Sequence of chain A:
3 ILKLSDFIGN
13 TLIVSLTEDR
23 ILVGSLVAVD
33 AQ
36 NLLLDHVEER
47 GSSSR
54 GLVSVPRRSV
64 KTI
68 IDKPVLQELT

Contacts between the two chains:
Residue C32 in chain B interacts with residue A33 in chain A (closest heavy-atom distance 3.4 Å).
Residue V22 in chain B interacts with residue I68 in chain A (closest heavy-atom distance 3.0 Å).
Residue F28 in chain B interacts with residue F9 in chain A (closest heavy-atom distance 3.3 Å).
Residue L55 in chain B interacts with residue L55 in chain A (closest heavy-atom distance 3.0 Å).
Residue V57 in chain B contacts residue S57 in chain A (closest heavy-atom distance 3.5 Å).
Residue Q20 in chain B is in contact with residue K70 in chain A (closest heavy-atom distance 2.7 Å).
Residue E50 in chain B contacts residue L55 in chain A (closest heavy-atom distance 3.5 Å).
Residue P37 in chain B contacts residue A33 in chain A (closest heavy-atom distance 3.7 Å).
Residue N58 in chain B contacts residue S62 in chain A (closest heavy-atom distance 2.6 Å).
Residue K42 in chain B is in contact with residue V29 in chain A (closest heavy-atom distance 3.8 Å).
Residue S282 in chain B is in contact with residue R51 in chain A (closest heavy-atom distance 3.4 Å).
Residue D23 in chain B interacts with residue I66 in chain A (closest heavy-atom distance 2.9 Å).
Residue V57 in chain B interacts with residue L18 in chain A (closest heavy-atom distance 3.7 Å).
Residue S64 in chain B contacts residue R51 in chain A (closest heavy-atom distance 3.1 Å).
Residue V57 in chain B contacts residue P59 in chain A (closest heavy-atom distance 3.7 Å).
Residue G10 in chain B contacts residue G47 in chain A (closest heavy-atom distance 3.3 Å).
Residue L21 in chain B is in contact with residue D69 in chain A (closest heavy-atom distance 3.6 Å).
Residue F46 in chain B is in contact with residue V29 in chain A (closest heavy-atom distance 3.5 Å).
Residue I14 in chain B interacts with residue R45 in chain A (closest heavy-atom distance 2.7 Å).
Residue D43 in chain B interacts with residue I10 in chain A (closest heavy-atom distance 3.4 Å).
Residue L31 in chain B contacts residue K5 in chain A (closest heavy-atom distance 3.7 Å).
Residue C32 in chain B interacts with residue V31 in chain A (closest heavy-atom distance 3.7 Å).
Residue L35 in chain B interacts with residue D32 in chain A (closest heavy-atom distance 3.7 Å).
Residue F18 in chain B is in contact with residue D69 in chain A (closest heavy-atom distance 3.5 Å).
Residue V41 in chain B contacts residue V31 in chain A (closest heavy-atom distance 2.8 Å).
Residue V24 in chain B interacts with residue I68 in chain A (closest heavy-atom distance 3.6 Å).
Residue V24 in chain B is in contact with residue I66 in chain A (closest heavy-atom distance 2.8 Å).
Residue N58 in chain B contacts residue R61 in chain A (closest heavy-atom distance 3.4 Å).
Residue K42 in chain B is in contact with residue I10 in chain A (closest heavy-atom distance 3.4 Å).
Residue D6 in chain B contacts residue S48 in chain A (closest heavy-atom distance 3.5 Å).
Residue L55 in chain B contacts residue S57 in chain A (closest heavy-atom distance 2.9 Å).
Residue I40 in chain B interacts with residue V31 in chain A (closest heavy-atom distance 3.6 Å).
Residue V41 in chain B contacts residue S7 in chain A (closest heavy-atom distance 3.7 Å).
Residue T25 in chain B is in contact with residue I66 in chain A (closest heavy-atom distance 2.7 Å).
Residue D63 in chain B interacts with residue R22 in chain A (closest heavy-atom distance 2.8 Å).
Residue K36 in chain B is in contact with residue A33 in chain A (closest heavy-atom distance 3.5 Å).
Residue E56 in chain B interacts with residue S57 in chain A (closest heavy-atom distance 3.0 Å).
Residue S54 in chain B is in contact with residue L55 in chain A (closest heavy-atom distance 3.5 Å).
Residue V41 in chain B interacts with residue A30 in chain A (closest heavy-atom distance 3.3 Å).
Residue C32 in chain B interacts with residue D32 in chain A (closest heavy-atom distance 3.7 Å).
Residue T25 in chain B is in contact with residue T65 in chain A (closest heavy-atom distance 2.8 Å).
Residue R281 in chain B interacts with residue R51 in chain A (closest heavy-atom distance 3.2 Å).
Residue G51 in chain B contacts residue L55 in chain A (closest heavy-atom distance 3.8 Å).
Residue K279 in chain B contacts residue R51 in chain A (closest heavy-atom distance 2.9 Å).
Residue V57 in chain B is in contact with residue V56 in chain A (closest heavy-atom distance 3.8 Å).
Residue V57 in chain B interacts with residue S62 in chain A (closest heavy-atom distance 3.7 Å).
Residue L55 in chain B is in contact with residue V56 in chain A (closest heavy-atom distance 3.6 Å).
Residue L31 in chain B interacts with residue L6 in chain A (closest heavy-atom distance 3.5 Å).
Residue A39 in chain B is in contact with residue A33 in chain A (closest heavy-atom distance 3.7 Å).
Residue H280 in chain B is in contact with residue R51 in chain A (closest heavy-atom distance 3.4 Å).
Residue F28 in chain B is in contact with residue I66 in chain A (closest heavy-atom distance 3.5 Å).
Residue L21 in chain B is in contact with residue I68 in chain A (closest heavy-atom distance 3.5 Å).
Residue D17 in chain B is in contact with residue R45 in chain A (closest heavy-atom distance 2.5 Å).
Residue L35 in chain B interacts with residue L6 in chain A (closest heavy-atom distance 3.7 Å).
Residue D23 in chain B interacts with residue T65 in chain A (closest heavy-atom distance 3.1 Å).
Residue S65 in chain B contacts residue E44 in chain A (closest heavy-atom distance 2.3 Å).
Residue S65 in chain B contacts residue R22 in chain A (closest heavy-atom distance 3.2 Å).
Residue S65 in chain B interacts with residue R51 in chain A (closest heavy-atom distance 2.8 Å).
Residue Q20 in chain B contacts residue D69 in chain A (closest heavy-atom distance 2.7 Å).
Residue Q278 in chain B is in contact with residue R51 in chain A (closest heavy-atom distance 3.0 Å).

This data describes a binding interaction between two proteins.

Sequence of chain B:
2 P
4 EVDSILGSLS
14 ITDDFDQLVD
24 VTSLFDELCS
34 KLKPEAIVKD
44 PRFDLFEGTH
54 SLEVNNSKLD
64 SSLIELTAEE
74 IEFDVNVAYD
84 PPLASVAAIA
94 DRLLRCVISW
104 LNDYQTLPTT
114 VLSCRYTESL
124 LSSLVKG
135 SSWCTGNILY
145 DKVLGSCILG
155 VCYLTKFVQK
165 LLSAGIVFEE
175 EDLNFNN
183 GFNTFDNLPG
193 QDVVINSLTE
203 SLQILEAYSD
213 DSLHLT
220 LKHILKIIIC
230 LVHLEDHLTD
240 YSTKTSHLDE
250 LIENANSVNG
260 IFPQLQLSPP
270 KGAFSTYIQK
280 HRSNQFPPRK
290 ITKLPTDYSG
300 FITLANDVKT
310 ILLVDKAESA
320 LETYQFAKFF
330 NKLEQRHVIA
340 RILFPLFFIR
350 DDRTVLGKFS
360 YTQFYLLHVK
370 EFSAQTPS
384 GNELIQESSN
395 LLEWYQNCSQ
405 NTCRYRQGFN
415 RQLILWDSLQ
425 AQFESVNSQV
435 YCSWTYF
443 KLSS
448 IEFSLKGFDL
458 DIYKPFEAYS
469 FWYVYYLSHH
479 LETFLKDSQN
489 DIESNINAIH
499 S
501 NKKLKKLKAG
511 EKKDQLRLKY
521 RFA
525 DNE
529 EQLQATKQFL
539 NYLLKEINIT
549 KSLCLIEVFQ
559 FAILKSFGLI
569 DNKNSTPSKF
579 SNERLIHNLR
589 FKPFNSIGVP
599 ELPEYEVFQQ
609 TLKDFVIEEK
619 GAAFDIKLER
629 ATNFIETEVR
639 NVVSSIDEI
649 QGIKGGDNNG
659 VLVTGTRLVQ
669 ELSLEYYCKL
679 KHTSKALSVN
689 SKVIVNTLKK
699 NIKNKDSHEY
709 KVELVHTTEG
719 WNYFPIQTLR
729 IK